Sequence of the first protein:
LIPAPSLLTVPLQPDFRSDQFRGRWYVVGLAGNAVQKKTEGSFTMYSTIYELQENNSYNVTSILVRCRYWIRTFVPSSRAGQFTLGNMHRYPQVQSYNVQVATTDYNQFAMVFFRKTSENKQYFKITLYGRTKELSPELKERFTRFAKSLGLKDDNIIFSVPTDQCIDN

Sequence of the second protein:
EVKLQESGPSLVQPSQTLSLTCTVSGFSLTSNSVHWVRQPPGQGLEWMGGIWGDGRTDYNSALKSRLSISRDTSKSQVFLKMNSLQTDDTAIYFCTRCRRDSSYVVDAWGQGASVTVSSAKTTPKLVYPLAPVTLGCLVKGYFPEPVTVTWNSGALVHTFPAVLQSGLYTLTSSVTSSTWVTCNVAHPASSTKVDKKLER

The following describes two proteins that form a bound complex.

Interface contacts:
Residue R100 in the second protein contacts residue T17 in the first protein (closest heavy-atom distance 4.3 Å).
Residue W52 in the second protein interacts with residue L16 in the first protein (closest heavy-atom distance 4.4 Å).
Residue D58 in the second protein interacts with residue R92 in the first protein (closest heavy-atom distance 4.0 Å).
Residue S103 in the second protein is in contact with residue T17 in the first protein (closest heavy-atom distance 3.7 Å).
Residue W52 in the second protein contacts residue R92 in the first protein (closest heavy-atom distance 4.8 Å).
Residue Y104 in the second protein interacts with residue T17 in the first protein (closest heavy-atom distance 4.1 Å).
Residue S103 in the second protein interacts with residue S14 in the first protein (closest heavy-atom distance 4.5 Å).
Residue S103 in the second protein interacts with residue L16 in the first protein (closest heavy-atom distance 5.0 Å).
Residue Y104 in the second protein is in contact with residue L16 in the first protein (closest heavy-atom distance 3.5 Å).